The following describes two proteins that form a bound complex.

Interface contacts:
Residue V55 in protein 2 is in contact with residue I9 in protein 1 (closest heavy-atom distance 4.4 Å).
Residue L51 in protein 2 contacts residue I8 in protein 1 (closest heavy-atom distance 4.6 Å).
Residue L51 in protein 2 is in contact with residue I9 in protein 1 (closest heavy-atom distance 4.7 Å).
Residue I69 in protein 2 interacts with residue R10 in protein 1 (closest heavy-atom distance 4.5 Å).
Residue I76 in protein 2 interacts with residue I9 in protein 1 (closest heavy-atom distance 3.8 Å).
Residue K59 in protein 2 interacts with residue L13 in protein 1 (closest heavy-atom distance 3.8 Å).
Residue I73 in protein 2 interacts with residue R10 in protein 1 (closest heavy-atom distance 3.2 Å).
Residue L51 in protein 2 is in contact with residue L5 in protein 1 (closest heavy-atom distance 3.9 Å).
Residue L52 in protein 2 contacts residue I8 in protein 1 (closest heavy-atom distance 4.3 Å).
Residue D70 in protein 2 contacts residue R10 in protein 1 (closest heavy-atom distance 3.5 Å).
Residue I69 in protein 2 contacts residue M14 in protein 1 (closest heavy-atom distance 4.8 Å).
Residue S58 in protein 2 contacts residue L13 in protein 1 (closest heavy-atom distance 4.3 Å).
Residue I69 in protein 2 is in contact with residue L13 in protein 1 (closest heavy-atom distance 4.0 Å).
Residue W80 in protein 2 contacts residue I9 in protein 1 (closest heavy-atom distance 4.8 Å).
Residue I76 in protein 2 interacts with residue L13 in protein 1 (closest heavy-atom distance 4.1 Å).
Residue Q77 in protein 2 contacts residue I9 in protein 1 (closest heavy-atom distance 3.8 Å).
Residue W80 in protein 2 contacts residue L5 in protein 1 (closest heavy-atom distance 3.8 Å).
Residue R65 in protein 2 interacts with residue L13 in protein 1 (closest heavy-atom distance 2.9 Å).
Residue I73 in protein 2 interacts with residue E6 in protein 1 (closest heavy-atom distance 4.2 Å).
Residue V55 in protein 2 interacts with residue A12 in protein 1 (closest heavy-atom distance 3.5 Å).
Residue I73 in protein 2 is in contact with residue L13 in protein 1 (closest heavy-atom distance 3.6 Å).
Residue Q72 in protein 2 interacts with residue L13 in protein 1 (closest heavy-atom distance 3.9 Å).
Residue K59 in protein 2 interacts with residue A12 in protein 1 (closest heavy-atom distance 3.5 Å).
Residue I73 in protein 2 contacts residue I9 in protein 1 (closest heavy-atom distance 4.2 Å).
Residue V55 in protein 2 interacts with residue L13 in protein 1 (closest heavy-atom distance 3.9 Å).
Residue F64 in protein 2 is in contact with residue L13 in protein 1 (closest heavy-atom distance 4.2 Å).
Residue Q77 in protein 2 is in contact with residue E6 in protein 1 (closest heavy-atom distance 3.3 Å).
Residue L52 in protein 2 is in contact with residue A12 in protein 1 (closest heavy-atom distance 4.4 Å).

Sequence of protein 1:
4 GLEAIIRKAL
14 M

Sequence of protein 2:
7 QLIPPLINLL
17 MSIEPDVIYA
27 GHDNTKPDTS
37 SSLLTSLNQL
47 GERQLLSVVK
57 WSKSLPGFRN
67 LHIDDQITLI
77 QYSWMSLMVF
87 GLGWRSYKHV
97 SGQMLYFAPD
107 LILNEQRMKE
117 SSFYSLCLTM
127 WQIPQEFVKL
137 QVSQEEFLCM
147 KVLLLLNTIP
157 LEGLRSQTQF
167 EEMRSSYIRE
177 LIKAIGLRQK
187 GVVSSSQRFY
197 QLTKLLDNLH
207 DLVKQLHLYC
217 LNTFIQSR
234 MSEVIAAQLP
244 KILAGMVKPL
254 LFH